Sequence of the second protein:
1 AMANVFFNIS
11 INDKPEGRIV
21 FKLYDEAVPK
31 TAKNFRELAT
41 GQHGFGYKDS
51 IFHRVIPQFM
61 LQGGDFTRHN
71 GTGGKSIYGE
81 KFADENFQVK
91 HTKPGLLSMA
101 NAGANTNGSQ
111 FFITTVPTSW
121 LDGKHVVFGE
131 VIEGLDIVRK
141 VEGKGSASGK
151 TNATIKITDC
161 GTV

Sequence of the first protein:
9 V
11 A

The following describes two proteins that form a bound complex.

Contacts between the two chains:
Residue R54 in the second protein contacts residue V9 in the first protein (closest heavy-atom distance 3.9 Å).